The following describes two proteins that form a bound complex.

Sequence of protein 2:
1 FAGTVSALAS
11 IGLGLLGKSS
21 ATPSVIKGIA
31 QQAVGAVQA

Interface contacts:
Residue N556 in protein 1 interacts with residue A2 in protein 2 (closest heavy-atom distance 3.5 Å).
Residue L543 in protein 1 interacts with residue A9 in protein 2 (closest heavy-atom distance 4.3 Å).
Residue E535 in protein 1 interacts with residue A21 in protein 2 (closest heavy-atom distance 3.2 Å).
Residue L539 in protein 1 contacts residue L16 in protein 2 (closest heavy-atom distance 3.8 Å).
Residue E535 in protein 1 is in contact with residue I26 in protein 2 (closest heavy-atom distance 4.3 Å).
Residue M89 in protein 1 contacts residue A9 in protein 2 (closest heavy-atom distance 4.3 Å).
Residue D555 in protein 1 is in contact with residue G3 in protein 2 (closest heavy-atom distance 3.1 Å).
Residue Q538 in protein 1 contacts residue I26 in protein 2 (closest heavy-atom distance 3.3 Å).
Residue Y551 in protein 1 contacts residue V5 in protein 2 (closest heavy-atom distance 3.5 Å).
Residue K99 in protein 1 is in contact with residue A7 in protein 2 (closest heavy-atom distance 3.9 Å).
Residue D90 in protein 1 interacts with residue T4 in protein 2 (closest heavy-atom distance 4.2 Å).
Residue V536 in protein 1 contacts residue L13 in protein 2 (closest heavy-atom distance 4.4 Å).
Residue Q538 in protein 1 contacts residue P23 in protein 2 (closest heavy-atom distance 3.8 Å).
Residue S74 in protein 1 contacts residue G17 in protein 2 (closest heavy-atom distance 2.7 Å).
Residue D554 in protein 1 interacts with residue G3 in protein 2 (closest heavy-atom distance 4.4 Å).
Residue I75 in protein 1 contacts residue A21 in protein 2 (closest heavy-atom distance 3.3 Å).
Residue I75 in protein 1 interacts with residue S19 in protein 2 (closest heavy-atom distance 4.1 Å).
Residue Y86 in protein 1 contacts residue L13 in protein 2 (closest heavy-atom distance 3.4 Å).
Residue L543 in protein 1 contacts residue A33 in protein 2 (closest heavy-atom distance 3.9 Å).
Residue I75 in protein 1 interacts with residue L16 in protein 2 (closest heavy-atom distance 3.9 Å).
Residue L539 in protein 1 is in contact with residue L13 in protein 2 (closest heavy-atom distance 4.1 Å).
Residue D555 in protein 1 contacts residue T4 in protein 2 (closest heavy-atom distance 2.8 Å).
Residue D555 in protein 1 contacts residue F1 in protein 2 (closest heavy-atom distance 2.6 Å).
Residue L539 in protein 1 contacts residue A30 in protein 2 (closest heavy-atom distance 4.3 Å).
Residue D554 in protein 1 interacts with residue A2 in protein 2 (closest heavy-atom distance 4.1 Å).
Residue R542 in protein 1 is in contact with residue P23 in protein 2 (closest heavy-atom distance 3.0 Å).
Residue V536 in protein 1 interacts with residue L16 in protein 2 (closest heavy-atom distance 4.4 Å).
Residue E546 in protein 1 is in contact with residue V34 in protein 2 (closest heavy-atom distance 3.5 Å).
Residue S97 in protein 1 is in contact with residue A2 in protein 2 (closest heavy-atom distance 3.3 Å).
Residue I75 in protein 1 contacts residue G17 in protein 2 (closest heavy-atom distance 4.1 Å).
Residue L547 in protein 1 interacts with residue L8 in protein 2 (closest heavy-atom distance 3.7 Å).
Residue Y86 in protein 1 interacts with residue S6 in protein 2 (closest heavy-atom distance 3.5 Å).
Residue K99 in protein 1 interacts with residue S6 in protein 2 (closest heavy-atom distance 3.8 Å).
Residue R542 in protein 1 contacts residue I26 in protein 2 (closest heavy-atom distance 3.5 Å).
Residue M89 in protein 1 interacts with residue V5 in protein 2 (closest heavy-atom distance 3.3 Å).
Residue D554 in protein 1 interacts with residue F1 in protein 2 (closest heavy-atom distance 3.5 Å).
Residue L543 in protein 1 contacts residue A30 in protein 2 (closest heavy-atom distance 3.6 Å).
Residue K99 in protein 1 contacts residue S10 in protein 2 (closest heavy-atom distance 2.7 Å).
Residue Y86 in protein 1 interacts with residue S10 in protein 2 (closest heavy-atom distance 3.1 Å).
Residue E535 in protein 1 contacts residue L16 in protein 2 (closest heavy-atom distance 4.0 Å).
Residue D90 in protein 1 interacts with residue S6 in protein 2 (closest heavy-atom distance 2.8 Å).
Residue R542 in protein 1 contacts residue A30 in protein 2 (closest heavy-atom distance 3.6 Å).
Residue L543 in protein 1 interacts with residue V34 in protein 2 (closest heavy-atom distance 4.7 Å).
Residue N556 in protein 1 contacts residue G3 in protein 2 (closest heavy-atom distance 3.0 Å).
Residue D555 in protein 1 is in contact with residue V5 in protein 2 (closest heavy-atom distance 4.1 Å).
Residue S97 in protein 1 contacts residue S6 in protein 2 (closest heavy-atom distance 3.8 Å).
Residue Y86 in protein 1 interacts with residue A9 in protein 2 (closest heavy-atom distance 3.7 Å).
Residue E546 in protein 1 contacts residue Q31 in protein 2 (closest heavy-atom distance 4.0 Å).
Residue L539 in protein 1 interacts with residue G12 in protein 2 (closest heavy-atom distance 3.8 Å).
Residue L539 in protein 1 contacts residue I26 in protein 2 (closest heavy-atom distance 3.8 Å).
Residue G93 in protein 1 contacts residue G3 in protein 2 (closest heavy-atom distance 4.2 Å).
Residue G93 in protein 1 interacts with residue S6 in protein 2 (closest heavy-atom distance 3.2 Å).
Residue D90 in protein 1 interacts with residue V5 in protein 2 (closest heavy-atom distance 3.2 Å).
Residue V82 in protein 1 is in contact with residue L13 in protein 2 (closest heavy-atom distance 3.7 Å).
Residue A94 in protein 1 is in contact with residue S6 in protein 2 (closest heavy-atom distance 3.1 Å).
Residue D90 in protein 1 interacts with residue G3 in protein 2 (closest heavy-atom distance 3.2 Å).
Residue R542 in protein 1 interacts with residue K27 in protein 2 (closest heavy-atom distance 3.0 Å).
Residue E546 in protein 1 contacts residue A30 in protein 2 (closest heavy-atom distance 3.1 Å).
Residue F85 in protein 1 is in contact with residue L13 in protein 2 (closest heavy-atom distance 3.5 Å).
Residue F85 in protein 1 interacts with residue A9 in protein 2 (closest heavy-atom distance 3.5 Å).

Sequence of protein 1:
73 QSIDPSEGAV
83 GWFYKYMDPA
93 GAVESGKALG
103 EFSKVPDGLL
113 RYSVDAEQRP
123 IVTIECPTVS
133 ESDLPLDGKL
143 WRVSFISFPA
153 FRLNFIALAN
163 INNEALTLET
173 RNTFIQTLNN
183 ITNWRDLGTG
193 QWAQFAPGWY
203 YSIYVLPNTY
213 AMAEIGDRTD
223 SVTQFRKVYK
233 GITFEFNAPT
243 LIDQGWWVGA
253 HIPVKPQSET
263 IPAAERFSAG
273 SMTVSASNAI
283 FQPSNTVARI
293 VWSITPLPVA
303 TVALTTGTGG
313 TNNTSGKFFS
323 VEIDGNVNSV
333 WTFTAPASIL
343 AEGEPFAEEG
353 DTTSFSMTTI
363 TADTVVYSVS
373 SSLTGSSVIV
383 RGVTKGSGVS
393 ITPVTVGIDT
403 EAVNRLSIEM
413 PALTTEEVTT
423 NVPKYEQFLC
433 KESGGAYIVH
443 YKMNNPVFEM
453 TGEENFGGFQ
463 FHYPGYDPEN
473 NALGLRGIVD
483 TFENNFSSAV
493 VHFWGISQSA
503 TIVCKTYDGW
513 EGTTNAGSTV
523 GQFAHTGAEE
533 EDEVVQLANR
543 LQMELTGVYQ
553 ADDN